Sequence of the second protein:
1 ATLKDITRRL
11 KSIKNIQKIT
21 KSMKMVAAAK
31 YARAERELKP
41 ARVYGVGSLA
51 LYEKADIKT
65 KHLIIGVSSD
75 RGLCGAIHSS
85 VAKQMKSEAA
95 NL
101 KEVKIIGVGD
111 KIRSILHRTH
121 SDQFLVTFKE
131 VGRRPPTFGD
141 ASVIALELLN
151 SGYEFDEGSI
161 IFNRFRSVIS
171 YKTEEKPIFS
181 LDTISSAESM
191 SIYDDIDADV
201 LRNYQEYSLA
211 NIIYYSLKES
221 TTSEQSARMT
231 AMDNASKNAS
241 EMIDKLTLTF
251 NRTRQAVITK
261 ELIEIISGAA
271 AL

These two protein chains interact to form a complex.

Residue-level contacts at the interface:
Residue S12 in the second protein contacts residue A18 in the first protein (closest heavy-atom distance 4.0 Å).
Residue N15 in the second protein contacts residue S11 in the first protein (closest heavy-atom distance 2.8 Å).
Residue N15 in the second protein contacts residue V15 in the first protein (closest heavy-atom distance 4.3 Å).
Residue K18 in the second protein contacts residue R9 in the first protein (closest heavy-atom distance 4.9 Å).
Residue N15 in the second protein contacts residue A14 in the first protein (closest heavy-atom distance 3.5 Å).
Residue R8 in the second protein is in contact with residue A14 in the first protein (closest heavy-atom distance 4.4 Å).
Residue N15 in the second protein is in contact with residue A12 in the first protein (closest heavy-atom distance 4.5 Å).
Residue R8 in the second protein is in contact with residue A18 in the first protein (closest heavy-atom distance 4.0 Å).
Residue I16 in the second protein interacts with residue F22 in the first protein (closest heavy-atom distance 3.7 Å).
Residue K11 in the second protein is in contact with residue A14 in the first protein (closest heavy-atom distance 3.8 Å).
Residue S12 in the second protein is in contact with residue V15 in the first protein (closest heavy-atom distance 3.5 Å).
Residue I16 in the second protein interacts with residue V15 in the first protein (closest heavy-atom distance 4.1 Å).
Residue R8 in the second protein contacts residue D17 in the first protein (closest heavy-atom distance 3.4 Å).
Residue R9 in the second protein contacts residue A18 in the first protein (closest heavy-atom distance 4.5 Å).
Residue S12 in the second protein contacts residue A14 in the first protein (closest heavy-atom distance 3.8 Å).
Residue K18 in the second protein is in contact with residue S11 in the first protein (closest heavy-atom distance 4.7 Å).
Residue N15 in the second protein contacts residue G13 in the first protein (closest heavy-atom distance 4.5 Å).
Residue K18 in the second protein contacts residue V8 in the first protein (closest heavy-atom distance 4.1 Å).

Sequence of the first protein:
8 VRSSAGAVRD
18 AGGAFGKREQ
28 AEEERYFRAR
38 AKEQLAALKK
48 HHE